Sequence of chain A:
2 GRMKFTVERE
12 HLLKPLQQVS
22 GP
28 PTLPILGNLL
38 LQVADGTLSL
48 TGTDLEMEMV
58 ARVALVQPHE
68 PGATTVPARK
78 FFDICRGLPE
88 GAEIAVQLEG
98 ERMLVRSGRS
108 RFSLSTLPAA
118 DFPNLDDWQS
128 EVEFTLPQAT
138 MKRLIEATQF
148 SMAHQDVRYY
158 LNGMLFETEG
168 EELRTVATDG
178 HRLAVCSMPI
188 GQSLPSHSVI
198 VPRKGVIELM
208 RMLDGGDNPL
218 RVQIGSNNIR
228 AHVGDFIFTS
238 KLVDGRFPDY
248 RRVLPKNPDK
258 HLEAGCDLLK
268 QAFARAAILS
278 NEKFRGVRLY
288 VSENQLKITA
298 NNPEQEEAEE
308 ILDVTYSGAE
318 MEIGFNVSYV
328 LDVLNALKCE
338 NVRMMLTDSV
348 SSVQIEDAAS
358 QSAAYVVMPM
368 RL

Interface contacts:
Residue R179 in chain A is in contact with residue L5 in chain B (closest heavy-atom distance 3.4 Å).
Residue M365 in chain A interacts with residue L5 in chain B (closest heavy-atom distance 3.6 Å).
Residue G177 in chain A interacts with residue G11 in chain B (closest heavy-atom distance 4.0 Å).
Residue V364 in chain A interacts with residue L5 in chain B (closest heavy-atom distance 4.3 Å).
Residue V250 in chain A is in contact with residue L5 in chain B (closest heavy-atom distance 4.0 Å).
Residue H178 in chain A is in contact with residue L5 in chain B (closest heavy-atom distance 3.0 Å).
Residue S349 in chain A is in contact with residue L5 in chain B (closest heavy-atom distance 4.9 Å).
Residue T175 in chain A is in contact with residue L5 in chain B (closest heavy-atom distance 3.8 Å).
Residue G177 in chain A is in contact with residue L5 in chain B (closest heavy-atom distance 3.0 Å).
Residue V363 in chain A contacts residue L5 in chain B (closest heavy-atom distance 4.2 Å).
Residue L180 in chain A is in contact with residue L5 in chain B (closest heavy-atom distance 3.5 Å).

This data describes a binding interaction between two proteins.

Sequence of chain B:
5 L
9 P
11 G